These two protein chains interact to form a complex.

Residue-level contacts at the interface:
Residue D208 in protein 1 contacts residue R19 in protein 2 (closest heavy-atom distance 4.1 Å).
Residue F361 in protein 1 contacts residue L249 in protein 2 (closest heavy-atom distance 3.9 Å).
Residue A212 in protein 1 interacts with residue N283 in protein 2 (closest heavy-atom distance 3.4 Å).
Residue V204 in protein 1 is in contact with residue S285 in protein 2 (closest heavy-atom distance 3.4 Å).
Residue H207 in protein 1 interacts with residue N283 in protein 2 (closest heavy-atom distance 3.2 Å).
Residue I357 in protein 1 contacts residue L336 in protein 2 (closest heavy-atom distance 3.9 Å).
Residue I357 in protein 1 is in contact with residue Q335 in protein 2 (closest heavy-atom distance 3.5 Å).
Residue K365 in protein 1 is in contact with residue T252 in protein 2 (closest heavy-atom distance 3.9 Å).
Residue Q353 in protein 1 is in contact with residue Y339 in protein 2 (closest heavy-atom distance 3.4 Å).
Residue E32 in protein 1 is in contact with residue V106 in protein 2 (closest heavy-atom distance 4.1 Å).
Residue P277 in protein 1 interacts with residue I6 in protein 2 (closest heavy-atom distance 3.9 Å).
Residue M203 in protein 1 interacts with residue R19 in protein 2 (closest heavy-atom distance 4.1 Å).
Residue N216 in protein 1 interacts with residue N288 in protein 2 (closest heavy-atom distance 3.9 Å).
Residue A205 in protein 1 interacts with residue H84 in protein 2 (closest heavy-atom distance 3.9 Å).
Residue Q372 in protein 1 interacts with residue Q321 in protein 2 (closest heavy-atom distance 3.9 Å).
Residue L237 in protein 1 contacts residue H4 in protein 2 (closest heavy-atom distance 3.9 Å).
Residue H207 in protein 1 interacts with residue F190 in protein 2 (closest heavy-atom distance 4.1 Å).
Residue L233 in protein 1 contacts residue Y3 in protein 2 (closest heavy-atom distance 3.8 Å).
Residue Q164 in protein 1 contacts residue R187 in protein 2 (closest heavy-atom distance 3.3 Å).
Residue K263 in protein 1 interacts with residue Y3 in protein 2 (closest heavy-atom distance 3.8 Å).
Residue G206 in protein 1 interacts with residue F190 in protein 2 (closest heavy-atom distance 3.9 Å).
Residue L358 in protein 1 is in contact with residue P248 in protein 2 (closest heavy-atom distance 4.1 Å).
Residue M201 in protein 1 interacts with residue G10 in protein 2 (closest heavy-atom distance 4.0 Å).
Residue L237 in protein 1 interacts with residue Y3 in protein 2 (closest heavy-atom distance 4.1 Å).
Residue K364 in protein 1 is in contact with residue A328 in protein 2 (closest heavy-atom distance 3.8 Å).
Residue L233 in protein 1 is in contact with residue H4 in protein 2 (closest heavy-atom distance 3.6 Å).
Residue F361 in protein 1 is in contact with residue A328 in protein 2 (closest heavy-atom distance 3.9 Å).
Residue V204 in protein 1 is in contact with residue L284 in protein 2 (closest heavy-atom distance 4.0 Å).
Residue D211 in protein 1 contacts residue R19 in protein 2 (closest heavy-atom distance 2.6 Å).
Residue A64 in protein 1 interacts with residue R19 in protein 2 (closest heavy-atom distance 2.9 Å).
Residue V204 in protein 1 contacts residue H84 in protein 2 (closest heavy-atom distance 4.1 Å).
Residue F223 in protein 1 is in contact with residue I6 in protein 2 (closest heavy-atom distance 4.0 Å).
Residue L71 in protein 1 interacts with residue Q20 in protein 2 (closest heavy-atom distance 4.1 Å).
Residue L266 in protein 1 interacts with residue Y3 in protein 2 (closest heavy-atom distance 4.0 Å).
Residue E354 in protein 1 is in contact with residue Y339 in protein 2 (closest heavy-atom distance 3.7 Å).
Residue F223 in protein 1 contacts residue L7 in protein 2 (closest heavy-atom distance 3.9 Å).
Residue Q66 in protein 1 is in contact with residue E50 in protein 2 (closest heavy-atom distance 4.1 Å).
Residue Y65 in protein 1 contacts residue R19 in protein 2 (closest heavy-atom distance 3.5 Å).
Residue I357 in protein 1 is in contact with residue A332 in protein 2 (closest heavy-atom distance 3.8 Å).
Residue L358 in protein 1 is in contact with residue L249 in protein 2 (closest heavy-atom distance 3.9 Å).
Residue A205 in protein 1 contacts residue L284 in protein 2 (closest heavy-atom distance 3.9 Å).
Residue Y65 in protein 1 contacts residue V18 in protein 2 (closest heavy-atom distance 3.2 Å).
Residue R222 in protein 1 interacts with residue L7 in protein 2 (closest heavy-atom distance 2.7 Å).
Residue Y65 in protein 1 is in contact with residue Q20 in protein 2 (closest heavy-atom distance 4.1 Å).
Residue H362 in protein 1 interacts with residue T252 in protein 2 (closest heavy-atom distance 4.2 Å).
Residue M201 in protein 1 interacts with residue V13 in protein 2 (closest heavy-atom distance 4.0 Å).
Residue Y65 in protein 1 contacts residue I17 in protein 2 (closest heavy-atom distance 4.0 Å).
Residue G206 in protein 1 contacts residue R19 in protein 2 (closest heavy-atom distance 3.1 Å).
Residue S215 in protein 1 is in contact with residue N288 in protein 2 (closest heavy-atom distance 4.1 Å).
Residue H202 in protein 1 is in contact with residue V18 in protein 2 (closest heavy-atom distance 3.6 Å).
Residue E354 in protein 1 interacts with residue L336 in protein 2 (closest heavy-atom distance 4.2 Å).
Residue R222 in protein 1 contacts residue L11 in protein 2 (closest heavy-atom distance 3.1 Å).
Residue F361 in protein 1 contacts residue A329 in protein 2 (closest heavy-atom distance 3.9 Å).
Residue K239 in protein 1 is in contact with residue H4 in protein 2 (closest heavy-atom distance 3.4 Å).
Residue E341 in protein 1 contacts residue T252 in protein 2 (closest heavy-atom distance 3.7 Å).
Residue L166 in protein 1 interacts with residue R187 in protein 2 (closest heavy-atom distance 3.6 Å).
Residue R222 in protein 1 interacts with residue G10 in protein 2 (closest heavy-atom distance 3.8 Å).
Residue D351 in protein 1 interacts with residue Y339 in protein 2 (closest heavy-atom distance 2.5 Å).
Residue L233 in protein 1 contacts residue L7 in protein 2 (closest heavy-atom distance 3.8 Å).
Residue I368 in protein 1 interacts with residue Q324 in protein 2 (closest heavy-atom distance 3.8 Å).

Sequence of protein 2:
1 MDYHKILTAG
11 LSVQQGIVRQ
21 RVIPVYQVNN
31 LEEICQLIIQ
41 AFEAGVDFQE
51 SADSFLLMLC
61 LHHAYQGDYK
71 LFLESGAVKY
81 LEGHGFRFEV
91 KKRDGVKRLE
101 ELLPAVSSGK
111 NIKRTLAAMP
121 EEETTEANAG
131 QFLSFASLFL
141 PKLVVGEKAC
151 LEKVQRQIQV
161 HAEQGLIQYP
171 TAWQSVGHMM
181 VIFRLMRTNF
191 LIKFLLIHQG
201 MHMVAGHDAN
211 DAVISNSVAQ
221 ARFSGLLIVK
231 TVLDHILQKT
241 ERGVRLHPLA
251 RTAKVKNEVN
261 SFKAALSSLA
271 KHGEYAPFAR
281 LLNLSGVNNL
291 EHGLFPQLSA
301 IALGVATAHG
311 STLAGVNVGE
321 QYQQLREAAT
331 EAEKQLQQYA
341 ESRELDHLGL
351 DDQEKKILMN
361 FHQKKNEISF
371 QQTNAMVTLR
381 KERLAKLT

Sequence of protein 1:
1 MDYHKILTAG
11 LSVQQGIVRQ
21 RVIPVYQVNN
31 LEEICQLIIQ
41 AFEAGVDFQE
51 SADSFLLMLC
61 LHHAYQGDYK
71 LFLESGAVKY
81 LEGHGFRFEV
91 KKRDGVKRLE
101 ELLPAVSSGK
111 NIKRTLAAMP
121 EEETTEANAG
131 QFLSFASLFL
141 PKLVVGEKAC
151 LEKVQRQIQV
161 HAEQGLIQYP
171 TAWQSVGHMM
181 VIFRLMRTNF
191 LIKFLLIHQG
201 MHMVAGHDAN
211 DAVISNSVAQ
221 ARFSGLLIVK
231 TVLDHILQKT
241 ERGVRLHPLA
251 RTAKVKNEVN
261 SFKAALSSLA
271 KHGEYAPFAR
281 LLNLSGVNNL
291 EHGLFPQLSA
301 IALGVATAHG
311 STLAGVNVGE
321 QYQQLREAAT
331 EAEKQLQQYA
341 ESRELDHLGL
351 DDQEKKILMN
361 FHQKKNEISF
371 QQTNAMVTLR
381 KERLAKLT